Sequence of chain B:
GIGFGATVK

The following describes two proteins that form a bound complex.

Sequence of chain A:
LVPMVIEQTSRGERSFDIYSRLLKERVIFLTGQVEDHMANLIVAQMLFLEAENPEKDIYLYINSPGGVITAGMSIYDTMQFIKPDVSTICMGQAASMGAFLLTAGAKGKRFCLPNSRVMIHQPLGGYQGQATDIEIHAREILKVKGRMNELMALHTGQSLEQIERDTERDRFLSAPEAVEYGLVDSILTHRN

Interface contacts:
Residue F48 in chain A interacts with residue I207 in chain B (closest heavy-atom distance 3.8 Å).
Residue K83 in chain A interacts with residue K214 in chain B (closest heavy-atom distance 3.4 Å).
Residue A51 in chain A is in contact with residue V213 in chain B (closest heavy-atom distance 3.8 Å).
Residue L47 in chain A interacts with residue F209 in chain B (closest heavy-atom distance 3.9 Å).
Residue A51 in chain A contacts residue G206 in chain B (closest heavy-atom distance 3.9 Å).
Residue K83 in chain A is in contact with residue V213 in chain B (closest heavy-atom distance 4.8 Å).
Residue L47 in chain A interacts with residue I207 in chain B (closest heavy-atom distance 3.5 Å).
Residue F81 in chain A interacts with residue F209 in chain B (closest heavy-atom distance 3.5 Å).
Residue V43 in chain A contacts residue F209 in chain B (closest heavy-atom distance 4.6 Å).
Residue P54 in chain A interacts with residue V213 in chain B (closest heavy-atom distance 4.6 Å).
Residue P54 in chain A is in contact with residue K214 in chain B (closest heavy-atom distance 3.8 Å).
Residue A51 in chain A interacts with residue I207 in chain B (closest heavy-atom distance 3.8 Å).
Residue L47 in chain A interacts with residue G208 in chain B (closest heavy-atom distance 4.7 Å).
Residue T78 in chain A is in contact with residue F209 in chain B (closest heavy-atom distance 3.8 Å).
Residue E50 in chain A interacts with residue V213 in chain B (closest heavy-atom distance 4.3 Å).